This data describes a binding interaction between two proteins.

Residue-level contacts at the interface:
Residue V52 in protein 2 is in contact with residue I43 in protein 1 (closest heavy-atom distance 3.6 Å).
Residue M63 in protein 2 interacts with residue A57 in protein 1 (closest heavy-atom distance 3.4 Å).
Residue E53 in protein 2 interacts with residue R42 in protein 1 (closest heavy-atom distance 2.6 Å).
Residue S17 in protein 2 interacts with residue M8 in protein 1 (closest heavy-atom distance 3.7 Å).
Residue E53 in protein 2 is in contact with residue K46 in protein 1 (closest heavy-atom distance 2.8 Å).
Residue L39 in protein 2 interacts with residue M29 in protein 1 (closest heavy-atom distance 3.8 Å).
Residue E67 in protein 2 contacts residue R60 in protein 1 (closest heavy-atom distance 3.5 Å).
Residue M56 in protein 2 interacts with residue K46 in protein 1 (closest heavy-atom distance 3.9 Å).
Residue L49 in protein 2 is in contact with residue I43 in protein 1 (closest heavy-atom distance 3.5 Å).
Residue E53 in protein 2 is in contact with residue I43 in protein 1 (closest heavy-atom distance 3.9 Å).
Residue L25 in protein 2 interacts with residue V15 in protein 1 (closest heavy-atom distance 3.6 Å).
Residue M56 in protein 2 contacts residue N50 in protein 1 (closest heavy-atom distance 3.1 Å).
Residue M24 in protein 2 contacts residue L12 in protein 1 (closest heavy-atom distance 4.0 Å).
Residue V28 in protein 2 contacts residue I18 in protein 1 (closest heavy-atom distance 2.9 Å).
Residue L49 in protein 2 is in contact with residue I40 in protein 1 (closest heavy-atom distance 4.0 Å).
Residue K32 in protein 2 contacts residue N21 in protein 1 (closest heavy-atom distance 3.5 Å).
Residue M24 in protein 2 is in contact with residue V15 in protein 1 (closest heavy-atom distance 4.0 Å).
Residue D15 in protein 2 interacts with residue R4 in protein 1 (closest heavy-atom distance 3.1 Å).
Residue L70 in protein 2 interacts with residue A57 in protein 1 (closest heavy-atom distance 3.5 Å).
Residue G35 in protein 2 is in contact with residue M25 in protein 1 (closest heavy-atom distance 3.8 Å).
Residue M63 in protein 2 is in contact with residue I54 in protein 1 (closest heavy-atom distance 3.9 Å).
Residue L39 in protein 2 interacts with residue M25 in protein 1 (closest heavy-atom distance 3.7 Å).
Residue L39 in protein 2 interacts with residue D28 in protein 1 (closest heavy-atom distance 3.8 Å).
Residue V28 in protein 2 is in contact with residue I19 in protein 1 (closest heavy-atom distance 3.8 Å).
Residue L73 in protein 2 interacts with residue M64 in protein 1 (closest heavy-atom distance 3.2 Å).
Residue D50 in protein 2 interacts with residue Q39 in protein 1 (closest heavy-atom distance 2.7 Å).
Residue R22 in protein 2 contacts residue E7 in protein 1 (closest heavy-atom distance 2.8 Å).
Residue N57 in protein 2 contacts residue K46 in protein 1 (closest heavy-atom distance 2.6 Å).
Residue M56 in protein 2 interacts with residue A47 in protein 1 (closest heavy-atom distance 3.7 Å).
Residue L70 in protein 2 interacts with residue R60 in protein 1 (closest heavy-atom distance 3.7 Å).
Residue E67 in protein 2 contacts residue R53 in protein 1 (closest heavy-atom distance 2.6 Å).
Residue L18 in protein 2 interacts with residue R4 in protein 1 (closest heavy-atom distance 3.5 Å).
Residue M63 in protein 2 is in contact with residue R53 in protein 1 (closest heavy-atom distance 3.6 Å).
Residue K32 in protein 2 interacts with residue L22 in protein 1 (closest heavy-atom distance 3.5 Å).
Residue L18 in protein 2 interacts with residue E7 in protein 1 (closest heavy-atom distance 3.7 Å).
Residue R22 in protein 2 is in contact with residue N11 in protein 1 (closest heavy-atom distance 3.9 Å).
Residue L49 in protein 2 contacts residue Q36 in protein 1 (closest heavy-atom distance 3.7 Å).
Residue M56 in protein 2 interacts with residue I43 in protein 1 (closest heavy-atom distance 4.0 Å).
Residue K32 in protein 2 contacts residue M25 in protein 1 (closest heavy-atom distance 3.8 Å).
Residue N60 in protein 2 contacts residue R53 in protein 1 (closest heavy-atom distance 2.5 Å).
Residue T21 in protein 2 interacts with residue N11 in protein 1 (closest heavy-atom distance 2.9 Å).
Residue E53 in protein 2 interacts with residue Q39 in protein 1 (closest heavy-atom distance 3.3 Å).
Residue L42 in protein 2 contacts residue E32 in protein 1 (closest heavy-atom distance 4.0 Å).
Residue V28 in protein 2 interacts with residue L22 in protein 1 (closest heavy-atom distance 3.9 Å).
Residue E29 in protein 2 interacts with residue I18 in protein 1 (closest heavy-atom distance 2.9 Å).
Residue L25 in protein 2 contacts residue I18 in protein 1 (closest heavy-atom distance 4.1 Å).
Residue K64 in protein 2 contacts residue R53 in protein 1 (closest heavy-atom distance 2.9 Å).
Residue L25 in protein 2 is in contact with residue N11 in protein 1 (closest heavy-atom distance 3.0 Å).
Residue I59 in protein 2 interacts with residue N50 in protein 1 (closest heavy-atom distance 3.3 Å).
Residue L25 in protein 2 is in contact with residue Q14 in protein 1 (closest heavy-atom distance 4.0 Å).
Residue T21 in protein 2 contacts residue L12 in protein 1 (closest heavy-atom distance 3.6 Å).
Residue L42 in protein 2 interacts with residue Q36 in protein 1 (closest heavy-atom distance 2.9 Å).
Residue L18 in protein 2 contacts residue M8 in protein 1 (closest heavy-atom distance 3.6 Å).
Residue I36 in protein 2 interacts with residue M25 in protein 1 (closest heavy-atom distance 3.6 Å).
Residue L49 in protein 2 interacts with residue Q39 in protein 1 (closest heavy-atom distance 3.7 Å).
Residue S31 in protein 2 is in contact with residue L22 in protein 1 (closest heavy-atom distance 3.8 Å).
Residue G46 in protein 2 contacts residue Q36 in protein 1 (closest heavy-atom distance 3.6 Å).
Residue L42 in protein 2 interacts with residue I33 in protein 1 (closest heavy-atom distance 3.4 Å).
Residue N60 in protein 2 is in contact with residue N50 in protein 1 (closest heavy-atom distance 3.5 Å).
Residue V28 in protein 2 contacts residue V15 in protein 1 (closest heavy-atom distance 4.2 Å).

Sequence of protein 1:
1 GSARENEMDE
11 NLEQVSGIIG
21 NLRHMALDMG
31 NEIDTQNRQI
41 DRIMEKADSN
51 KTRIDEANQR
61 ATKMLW

Sequence of protein 2:
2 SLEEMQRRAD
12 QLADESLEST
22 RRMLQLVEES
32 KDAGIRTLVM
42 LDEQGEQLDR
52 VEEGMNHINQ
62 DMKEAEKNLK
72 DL